Sequence of protein 2:
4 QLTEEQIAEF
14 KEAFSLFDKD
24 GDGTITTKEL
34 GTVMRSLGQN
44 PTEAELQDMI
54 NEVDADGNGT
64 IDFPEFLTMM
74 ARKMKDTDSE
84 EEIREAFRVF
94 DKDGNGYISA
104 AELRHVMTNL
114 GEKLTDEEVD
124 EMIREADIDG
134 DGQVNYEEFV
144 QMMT

The following describes two proteins that form a bound complex.

Sequence of protein 1:
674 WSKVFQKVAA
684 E

Interface contacts:
Residue M110 in protein 2 is in contact with residue V677 in protein 1 (closest heavy-atom distance 3.4 Å).
Residue M146 in protein 2 is in contact with residue F678 in protein 1 (closest heavy-atom distance 3.4 Å).
Residue M146 in protein 2 is in contact with residue W674 in protein 1 (closest heavy-atom distance 3.8 Å).
Residue M146 in protein 2 contacts residue V677 in protein 1 (closest heavy-atom distance 3.7 Å).
Residue V137 in protein 2 interacts with residue W674 in protein 1 (closest heavy-atom distance 4.1 Å).
Residue F142 in protein 2 is in contact with residue V677 in protein 1 (closest heavy-atom distance 4.1 Å).
Residue L113 in protein 2 contacts residue V677 in protein 1 (closest heavy-atom distance 4.3 Å).
Residue A89 in protein 2 is in contact with residue V681 in protein 1 (closest heavy-atom distance 3.9 Å).
Residue I86 in protein 2 interacts with residue V681 in protein 1 (closest heavy-atom distance 3.6 Å).
Residue F93 in protein 2 is in contact with residue V677 in protein 1 (closest heavy-atom distance 3.4 Å).
Residue M125 in protein 2 interacts with residue V677 in protein 1 (closest heavy-atom distance 4.4 Å).
Residue F142 in protein 2 is in contact with residue V681 in protein 1 (closest heavy-atom distance 4.9 Å).
Residue L106 in protein 2 contacts residue W674 in protein 1 (closest heavy-atom distance 4.2 Å).
Residue A129 in protein 2 is in contact with residue W674 in protein 1 (closest heavy-atom distance 3.6 Å).
Residue E85 in protein 2 interacts with residue E684 in protein 1 (closest heavy-atom distance 3.3 Å).
Residue E85 in protein 2 interacts with residue V681 in protein 1 (closest heavy-atom distance 4.6 Å).
Residue M125 in protein 2 contacts residue W674 in protein 1 (closest heavy-atom distance 3.0 Å).
Residue M146 in protein 2 contacts residue V681 in protein 1 (closest heavy-atom distance 4.3 Å).
Residue M145 in protein 2 interacts with residue F678 in protein 1 (closest heavy-atom distance 4.3 Å).
Residue L113 in protein 2 contacts residue K676 in protein 1 (closest heavy-atom distance 4.2 Å).
Residue L113 in protein 2 interacts with residue K680 in protein 1 (closest heavy-atom distance 4.2 Å).
Residue E128 in protein 2 interacts with residue W674 in protein 1 (closest heavy-atom distance 3.4 Å).
Residue T147 in protein 2 interacts with residue F678 in protein 1 (closest heavy-atom distance 4.2 Å).
Residue F142 in protein 2 interacts with residue W674 in protein 1 (closest heavy-atom distance 3.8 Å).
Residue M145 in protein 2 interacts with residue W674 in protein 1 (closest heavy-atom distance 3.9 Å).
Residue E115 in protein 2 interacts with residue K676 in protein 1 (closest heavy-atom distance 3.8 Å).
Residue I126 in protein 2 interacts with residue W674 in protein 1 (closest heavy-atom distance 4.8 Å).